Interface contacts:
Residue W21 in the second protein is in contact with residue W21 in the first protein (closest heavy-atom distance 4.2 Å).
Residue T199 in the second protein is in contact with residue A198 in the first protein (closest heavy-atom distance 3.6 Å).
Residue A196 in the second protein interacts with residue P195 in the first protein (closest heavy-atom distance 4.5 Å).
Residue A198 in the second protein interacts with residue T199 in the first protein (closest heavy-atom distance 3.7 Å).
Residue K248 in the second protein is in contact with residue R36 in the first protein (closest heavy-atom distance 3.4 Å).
Residue R36 in the second protein contacts residue Y207 in the first protein (closest heavy-atom distance 3.0 Å).
Residue Y207 in the second protein interacts with residue K29 in the first protein (closest heavy-atom distance 3.6 Å).
Residue Y207 in the second protein contacts residue R36 in the first protein (closest heavy-atom distance 3.2 Å).
Residue L20 in the second protein is in contact with residue H25 in the first protein (closest heavy-atom distance 4.1 Å).
Residue W21 in the second protein interacts with residue H25 in the first protein (closest heavy-atom distance 4.2 Å).
Residue S208 in the second protein contacts residue R36 in the first protein (closest heavy-atom distance 3.2 Å).
Residue K29 in the second protein contacts residue Y207 in the first protein (closest heavy-atom distance 3.4 Å).
Residue R36 in the second protein interacts with residue D203 in the first protein (closest heavy-atom distance 2.8 Å).
Residue P195 in the second protein is in contact with residue A196 in the first protein (closest heavy-atom distance 4.9 Å).
Residue T199 in the second protein is in contact with residue F32 in the first protein (closest heavy-atom distance 3.8 Å).
Residue P195 in the second protein contacts residue T199 in the first protein (closest heavy-atom distance 3.6 Å).
Residue T24 in the second protein contacts residue H25 in the first protein (closest heavy-atom distance 3.5 Å).
Residue H25 in the second protein contacts residue W21 in the first protein (closest heavy-atom distance 4.0 Å).
Residue L22 in the second protein contacts residue W21 in the first protein (closest heavy-atom distance 3.6 Å).
Residue Y207 in the second protein contacts residue L33 in the first protein (closest heavy-atom distance 3.6 Å).
Residue I202 in the second protein contacts residue I28 in the first protein (closest heavy-atom distance 3.8 Å).
Residue Y207 in the second protein is in contact with residue H25 in the first protein (closest heavy-atom distance 2.6 Å).
Residue A198 in the second protein is in contact with residue A198 in the first protein (closest heavy-atom distance 4.9 Å).
Residue P195 in the second protein interacts with residue P195 in the first protein (closest heavy-atom distance 3.5 Å).
Residue W21 in the second protein contacts residue L22 in the first protein (closest heavy-atom distance 3.6 Å).
Residue T199 in the second protein interacts with residue L33 in the first protein (closest heavy-atom distance 3.9 Å).
Residue H209 in the second protein interacts with residue R36 in the first protein (closest heavy-atom distance 4.5 Å).
Residue I28 in the second protein contacts residue Y207 in the first protein (closest heavy-atom distance 3.4 Å).
Residue H25 in the second protein contacts residue F206 in the first protein (closest heavy-atom distance 2.9 Å).
Residue D203 in the second protein contacts residue L33 in the first protein (closest heavy-atom distance 3.8 Å).
Residue F206 in the second protein contacts residue H25 in the first protein (closest heavy-atom distance 2.9 Å).
Residue I28 in the second protein interacts with residue I202 in the first protein (closest heavy-atom distance 3.7 Å).
Residue T199 in the second protein contacts residue P195 in the first protein (closest heavy-atom distance 3.6 Å).
Residue I202 in the second protein is in contact with residue L33 in the first protein (closest heavy-atom distance 4.8 Å).
Residue R36 in the second protein is in contact with residue S208 in the first protein (closest heavy-atom distance 3.9 Å).
Residue L33 in the second protein contacts residue Y207 in the first protein (closest heavy-atom distance 3.5 Å).
Residue T24 in the second protein contacts residue Y207 in the first protein (closest heavy-atom distance 4.3 Å).
Residue L33 in the second protein contacts residue D203 in the first protein (closest heavy-atom distance 3.6 Å).
Residue H25 in the second protein is in contact with residue T24 in the first protein (closest heavy-atom distance 3.6 Å).
Residue H25 in the second protein is in contact with residue Y207 in the first protein (closest heavy-atom distance 2.5 Å).
Residue P26 in the second protein is in contact with residue Y207 in the first protein (closest heavy-atom distance 4.7 Å).
Residue Y207 in the second protein contacts residue I28 in the first protein (closest heavy-atom distance 3.2 Å).
Residue Y207 in the second protein interacts with residue T24 in the first protein (closest heavy-atom distance 4.1 Å).
Residue D203 in the second protein contacts residue R36 in the first protein (closest heavy-atom distance 2.8 Å).
Residue I202 in the second protein interacts with residue I202 in the first protein (closest heavy-atom distance 4.0 Å).
Residue F32 in the second protein interacts with residue T199 in the first protein (closest heavy-atom distance 3.9 Å).
Residue L33 in the second protein is in contact with residue T199 in the first protein (closest heavy-atom distance 4.0 Å).
Residue T24 in the second protein interacts with residue T24 in the first protein (closest heavy-atom distance 4.1 Å).
Residue Y207 in the second protein interacts with residue P26 in the first protein (closest heavy-atom distance 4.7 Å).

Sequence of the first protein:
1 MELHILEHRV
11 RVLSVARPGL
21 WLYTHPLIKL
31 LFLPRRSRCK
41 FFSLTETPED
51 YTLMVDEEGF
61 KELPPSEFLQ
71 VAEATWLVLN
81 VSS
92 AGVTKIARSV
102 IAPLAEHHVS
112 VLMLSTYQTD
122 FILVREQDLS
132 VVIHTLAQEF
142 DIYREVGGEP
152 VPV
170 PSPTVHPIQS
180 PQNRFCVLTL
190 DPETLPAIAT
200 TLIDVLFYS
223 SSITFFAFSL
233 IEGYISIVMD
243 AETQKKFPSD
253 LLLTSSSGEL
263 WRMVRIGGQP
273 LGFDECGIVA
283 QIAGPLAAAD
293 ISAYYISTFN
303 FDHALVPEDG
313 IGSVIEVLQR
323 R

Sequence of the second protein:
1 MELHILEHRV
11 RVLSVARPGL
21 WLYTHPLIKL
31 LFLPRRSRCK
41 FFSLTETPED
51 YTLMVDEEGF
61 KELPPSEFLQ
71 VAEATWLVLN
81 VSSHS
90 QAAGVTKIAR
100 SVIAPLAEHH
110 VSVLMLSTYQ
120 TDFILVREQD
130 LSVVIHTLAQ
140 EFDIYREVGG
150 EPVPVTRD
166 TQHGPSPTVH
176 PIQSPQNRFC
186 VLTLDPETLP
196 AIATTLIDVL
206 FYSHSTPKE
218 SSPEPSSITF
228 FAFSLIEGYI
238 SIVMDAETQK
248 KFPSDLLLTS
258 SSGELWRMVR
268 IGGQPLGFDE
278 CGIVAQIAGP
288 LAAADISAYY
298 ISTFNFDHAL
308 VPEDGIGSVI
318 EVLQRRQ

This data describes a binding interaction between two proteins.